Sequence of protein 1:
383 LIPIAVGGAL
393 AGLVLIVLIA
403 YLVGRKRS

Contacts between the two chains:
Residue T395 in protein 2 interacts with residue A402 in protein 1 (closest heavy-atom distance 4.3 Å).
Residue C438 in protein 2 interacts with residue P385 in protein 1 (closest heavy-atom distance 3.7 Å).
Residue F389 in protein 2 interacts with residue L395 in protein 1 (closest heavy-atom distance 4.8 Å).
Residue L399 in protein 2 interacts with residue A402 in protein 1 (closest heavy-atom distance 3.8 Å).
Residue L398 in protein 2 is in contact with residue G406 in protein 1 (closest heavy-atom distance 4.6 Å).
Residue L399 in protein 2 is in contact with residue V405 in protein 1 (closest heavy-atom distance 4.0 Å).
Residue F434 in protein 2 interacts with residue L392 in protein 1 (closest heavy-atom distance 4.8 Å).
Residue L398 in protein 2 is in contact with residue Y403 in protein 1 (closest heavy-atom distance 4.0 Å).
Residue L391 in protein 2 is in contact with residue V399 in protein 1 (closest heavy-atom distance 3.6 Å).
Residue R377 in protein 2 is in contact with residue P385 in protein 1 (closest heavy-atom distance 3.8 Å).
Residue L399 in protein 2 is in contact with residue R409 in protein 1 (closest heavy-atom distance 4.2 Å).
Residue F411 in protein 2 is in contact with residue Y403 in protein 1 (closest heavy-atom distance 3.3 Å).
Residue F434 in protein 2 contacts residue V388 in protein 1 (closest heavy-atom distance 3.2 Å).
Residue I388 in protein 2 interacts with residue V399 in protein 1 (closest heavy-atom distance 4.1 Å).
Residue F434 in protein 2 contacts residue P385 in protein 1 (closest heavy-atom distance 3.5 Å).
Residue F434 in protein 2 is in contact with residue G389 in protein 1 (closest heavy-atom distance 3.7 Å).
Residue L431 in protein 2 interacts with residue L392 in protein 1 (closest heavy-atom distance 3.8 Å).
Residue F420 in protein 2 interacts with residue L400 in protein 1 (closest heavy-atom distance 4.7 Å).
Residue I388 in protein 2 interacts with residue L395 in protein 1 (closest heavy-atom distance 4.7 Å).
Residue C438 in protein 2 is in contact with residue I386 in protein 1 (closest heavy-atom distance 4.5 Å).
Residue F411 in protein 2 is in contact with residue R407 in protein 1 (closest heavy-atom distance 3.1 Å).
Residue H400 in protein 2 contacts residue R409 in protein 1 (closest heavy-atom distance 4.1 Å).
Residue F411 in protein 2 is in contact with residue S410 in protein 1 (closest heavy-atom distance 3.7 Å).
Residue L431 in protein 2 interacts with residue G389 in protein 1 (closest heavy-atom distance 4.8 Å).
Residue F384 in protein 2 is in contact with residue L395 in protein 1 (closest heavy-atom distance 4.2 Å).
Residue H416 in protein 2 is in contact with residue Y403 in protein 1 (closest heavy-atom distance 2.8 Å).
Residue T395 in protein 2 is in contact with residue Y403 in protein 1 (closest heavy-atom distance 4.1 Å).
Residue F420 in protein 2 contacts residue Y403 in protein 1 (closest heavy-atom distance 3.2 Å).
Residue F384 in protein 2 contacts residue L392 in protein 1 (closest heavy-atom distance 3.6 Å).
Residue Q401 in protein 2 contacts residue S410 in protein 1 (closest heavy-atom distance 3.9 Å).
Residue L431 in protein 2 is in contact with residue V396 in protein 1 (closest heavy-atom distance 4.3 Å).
Residue L399 in protein 2 is in contact with residue G406 in protein 1 (closest heavy-atom distance 3.7 Å).
Residue F384 in protein 2 is in contact with residue V396 in protein 1 (closest heavy-atom distance 4.3 Å).
Residue F411 in protein 2 is in contact with residue G406 in protein 1 (closest heavy-atom distance 3.1 Å).
Residue T395 in protein 2 interacts with residue V399 in protein 1 (closest heavy-atom distance 4.0 Å).
Residue A392 in protein 2 interacts with residue V399 in protein 1 (closest heavy-atom distance 4.1 Å).
Residue L431 in protein 2 is in contact with residue A393 in protein 1 (closest heavy-atom distance 4.8 Å).
Residue L385 in protein 2 contacts residue L395 in protein 1 (closest heavy-atom distance 4.2 Å).
Residue T381 in protein 2 contacts residue L392 in protein 1 (closest heavy-atom distance 3.9 Å).
Residue I388 in protein 2 is in contact with residue V396 in protein 1 (closest heavy-atom distance 4.4 Å).

These two protein chains interact to form a complex.

Sequence of protein 2:
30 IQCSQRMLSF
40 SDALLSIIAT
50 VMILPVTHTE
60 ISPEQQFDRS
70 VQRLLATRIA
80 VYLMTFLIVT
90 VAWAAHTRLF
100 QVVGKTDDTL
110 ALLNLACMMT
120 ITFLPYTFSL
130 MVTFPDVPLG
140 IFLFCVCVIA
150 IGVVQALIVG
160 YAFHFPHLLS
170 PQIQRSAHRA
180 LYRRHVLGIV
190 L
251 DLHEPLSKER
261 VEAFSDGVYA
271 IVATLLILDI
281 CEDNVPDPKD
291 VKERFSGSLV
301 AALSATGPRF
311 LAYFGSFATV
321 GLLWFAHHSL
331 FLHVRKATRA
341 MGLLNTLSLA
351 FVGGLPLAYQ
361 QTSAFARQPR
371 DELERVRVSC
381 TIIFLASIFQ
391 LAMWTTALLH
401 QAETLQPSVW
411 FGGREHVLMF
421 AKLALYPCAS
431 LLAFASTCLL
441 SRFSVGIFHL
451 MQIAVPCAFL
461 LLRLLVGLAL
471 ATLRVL